Sequence of chain A:
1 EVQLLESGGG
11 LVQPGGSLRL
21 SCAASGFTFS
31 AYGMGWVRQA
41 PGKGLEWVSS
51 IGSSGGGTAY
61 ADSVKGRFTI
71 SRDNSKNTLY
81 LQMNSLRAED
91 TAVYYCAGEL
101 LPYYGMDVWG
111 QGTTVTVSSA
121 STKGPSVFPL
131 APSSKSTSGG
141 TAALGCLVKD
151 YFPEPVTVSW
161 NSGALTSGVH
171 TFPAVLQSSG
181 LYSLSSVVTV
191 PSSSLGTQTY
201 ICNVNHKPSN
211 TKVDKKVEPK

Residue-level contacts at the interface:
Residue G57 in chain A contacts residue M4 in chain B (closest heavy-atom distance 3.5 Å).
Residue A59 in chain A contacts residue W5 in chain B (closest heavy-atom distance 3.4 Å).
Residue T58 in chain A interacts with residue W5 in chain B (closest heavy-atom distance 3.3 Å).
Residue G56 in chain A contacts residue M4 in chain B (closest heavy-atom distance 3.1 Å).
Residue G55 in chain A interacts with residue L2 in chain B (closest heavy-atom distance 3.9 Å).
Residue G56 in chain A contacts residue L2 in chain B (closest heavy-atom distance 3.5 Å).
Residue G57 in chain A contacts residue L3 in chain B (closest heavy-atom distance 4.8 Å).
Residue G56 in chain A is in contact with residue W5 in chain B (closest heavy-atom distance 4.5 Å).
Residue Y103 in chain A interacts with residue I6 in chain B (closest heavy-atom distance 4.4 Å).
Residue S50 in chain A contacts residue W5 in chain B (closest heavy-atom distance 3.8 Å).
Residue P102 in chain A is in contact with residue M4 in chain B (closest heavy-atom distance 4.8 Å).
Residue E99 in chain A is in contact with residue M4 in chain B (closest heavy-atom distance 3.3 Å).
Residue G56 in chain A interacts with residue L3 in chain B (closest heavy-atom distance 4.0 Å).
Residue G55 in chain A interacts with residue M4 in chain B (closest heavy-atom distance 4.9 Å).
Residue Y103 in chain A contacts residue L3 in chain B (closest heavy-atom distance 4.4 Å).
Residue I51 in chain A interacts with residue M4 in chain B (closest heavy-atom distance 5.0 Å).
Residue Y103 in chain A contacts residue W5 in chain B (closest heavy-atom distance 4.6 Å).
Residue Y103 in chain A interacts with residue M4 in chain B (closest heavy-atom distance 2.4 Å).
Residue G55 in chain A is in contact with residue S1 in chain B (closest heavy-atom distance 2.9 Å).
Residue G52 in chain A is in contact with residue M4 in chain B (closest heavy-atom distance 4.2 Å).
Residue S54 in chain A contacts residue S1 in chain B (closest heavy-atom distance 3.6 Å).
Residue W47 in chain A contacts residue W5 in chain B (closest heavy-atom distance 4.0 Å).
Residue G57 in chain A contacts residue W5 in chain B (closest heavy-atom distance 3.1 Å).
Residue G56 in chain A contacts residue S1 in chain B (closest heavy-atom distance 4.8 Å).

These two protein chains interact to form a complex.

Sequence of chain B:
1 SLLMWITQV